These two protein chains interact to form a complex.

Sequence of protein 2:
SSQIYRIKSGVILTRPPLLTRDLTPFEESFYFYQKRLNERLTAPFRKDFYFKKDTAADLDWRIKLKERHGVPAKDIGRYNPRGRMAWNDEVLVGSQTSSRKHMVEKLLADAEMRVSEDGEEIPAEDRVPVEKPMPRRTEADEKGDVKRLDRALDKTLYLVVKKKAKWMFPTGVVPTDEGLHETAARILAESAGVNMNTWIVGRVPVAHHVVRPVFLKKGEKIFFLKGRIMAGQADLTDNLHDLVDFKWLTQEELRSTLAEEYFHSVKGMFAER

Interface contacts:
Residue L230 in protein 2 contacts residue H366 in protein 1 (closest heavy-atom distance 3.3 Å).
Residue E367 in protein 2 contacts residue Q297 in protein 1 (closest heavy-atom distance 3.5 Å).
Residue G327 in protein 2 is in contact with residue W364 in protein 1 (closest heavy-atom distance 3.1 Å).
Residue P263 in protein 2 contacts residue P322 in protein 1 (closest heavy-atom distance 3.3 Å).
Residue R291 in protein 2 contacts residue L336 in protein 1 (closest heavy-atom distance 3.3 Å).
Residue T264 in protein 2 contacts residue R325 in protein 1 (closest heavy-atom distance 2.2 Å).
Residue M325 in protein 2 is in contact with residue W364 in protein 1 (closest heavy-atom distance 3.4 Å).
Residue V262 in protein 2 is in contact with residue P322 in protein 1 (closest heavy-atom distance 3.4 Å).
Residue R127 in protein 2 contacts residue R256 in protein 1 (closest heavy-atom distance 3.5 Å).
Residue K316 in protein 2 interacts with residue T319 in protein 1 (closest heavy-atom distance 3.5 Å).
Residue N285 in protein 2 interacts with residue W368 in protein 1 (closest heavy-atom distance 3.6 Å).
Residue D129 in protein 2 interacts with residue N253 in protein 1 (closest heavy-atom distance 2.7 Å).
Residue E108 in protein 2 contacts residue F290 in protein 1 (closest heavy-atom distance 3.6 Å).
Residue R323 in protein 2 is in contact with residue Y350 in protein 1 (closest heavy-atom distance 2.4 Å).
Residue F318 in protein 2 interacts with residue L316 in protein 1 (closest heavy-atom distance 3.5 Å).
Residue T101 in protein 2 is in contact with residue V356 in protein 1 (closest heavy-atom distance 3.1 Å).
Residue A295 in protein 2 is in contact with residue S308 in protein 1 (closest heavy-atom distance 3.5 Å).
Residue P98 in protein 2 contacts residue L355 in protein 1 (closest heavy-atom distance 2.9 Å).
Residue L230 in protein 2 is in contact with residue W364 in protein 1 (closest heavy-atom distance 3.2 Å).
Residue L99 in protein 2 is in contact with residue R353 in protein 1 (closest heavy-atom distance 3.5 Å).
Residue P293 in protein 2 interacts with residue M309 in protein 1 (closest heavy-atom distance 3.3 Å).
Residue R291 in protein 2 is in contact with residue A334 in protein 1 (closest heavy-atom distance 3.3 Å).
Residue G327 in protein 2 interacts with residue N365 in protein 1 (closest heavy-atom distance 3.2 Å).
Residue G363 in protein 2 interacts with residue Q304 in protein 1 (closest heavy-atom distance 3.5 Å).
Residue R127 in protein 2 interacts with residue N253 in protein 1 (closest heavy-atom distance 2.7 Å).
Residue Y114 in protein 2 interacts with residue H280 in protein 1 (closest heavy-atom distance 3.2 Å).
Residue W287 in protein 2 contacts residue Y350 in protein 1 (closest heavy-atom distance 3.6 Å).
Residue V294 in protein 2 interacts with residue S308 in protein 1 (closest heavy-atom distance 2.6 Å).
Residue T101 in protein 2 is in contact with residue E357 in protein 1 (closest heavy-atom distance 2.4 Å).
Residue W287 in protein 2 interacts with residue P347 in protein 1 (closest heavy-atom distance 3.5 Å).
Residue G363 in protein 2 contacts residue Q305 in protein 1 (closest heavy-atom distance 3.3 Å).
Residue R127 in protein 2 is in contact with residue H257 in protein 1 (closest heavy-atom distance 3.3 Å).
Residue T264 in protein 2 interacts with residue P322 in protein 1 (closest heavy-atom distance 3.5 Å).
Residue R217 in protein 2 is in contact with residue E357 in protein 1 (closest heavy-atom distance 2.7 Å).
Residue N283 in protein 2 interacts with residue R370 in protein 1 (closest heavy-atom distance 3.2 Å).
Residue F365 in protein 2 contacts residue Q305 in protein 1 (closest heavy-atom distance 3.0 Å).
Residue L99 in protein 2 contacts residue V356 in protein 1 (closest heavy-atom distance 3.5 Å).
Residue Q84 in protein 2 is in contact with residue E320 in protein 1 (closest heavy-atom distance 3.5 Å).
Residue T101 in protein 2 interacts with residue L355 in protein 1 (closest heavy-atom distance 3.5 Å).
Residue E171 in protein 2 contacts residue R276 in protein 1 (closest heavy-atom distance 3.4 Å).
Residue D170 in protein 2 interacts with residue R276 in protein 1 (closest heavy-atom distance 3.1 Å).
Residue Q84 in protein 2 contacts residue G323 in protein 1 (closest heavy-atom distance 2.8 Å).
Residue F130 in protein 2 contacts residue H257 in protein 1 (closest heavy-atom distance 3.6 Å).
Residue E171 in protein 2 interacts with residue R279 in protein 1 (closest heavy-atom distance 2.2 Å).
Residue L100 in protein 2 interacts with residue V356 in protein 1 (closest heavy-atom distance 3.1 Å).
Residue A124 in protein 2 is in contact with residue L261 in protein 1 (closest heavy-atom distance 3.6 Å).
Residue N283 in protein 2 is in contact with residue W368 in protein 1 (closest heavy-atom distance 3.3 Å).
Residue V282 in protein 2 contacts residue R370 in protein 1 (closest heavy-atom distance 3.3 Å).
Residue Y114 in protein 2 is in contact with residue R276 in protein 1 (closest heavy-atom distance 2.6 Å).
Residue M215 in protein 2 contacts residue T358 in protein 1 (closest heavy-atom distance 3.4 Å).
Residue M364 in protein 2 contacts residue Q305 in protein 1 (closest heavy-atom distance 3.4 Å).
Residue M215 in protein 2 is in contact with residue P359 in protein 1 (closest heavy-atom distance 3.6 Å).
Residue P216 in protein 2 contacts residue P359 in protein 1 (closest heavy-atom distance 3.2 Å).
Residue R121 in protein 2 interacts with residue P267 in protein 1 (closest heavy-atom distance 3.0 Å).
Residue R229 in protein 2 is in contact with residue H366 in protein 1 (closest heavy-atom distance 3.3 Å).
Residue P97 in protein 2 is in contact with residue Y350 in protein 1 (closest heavy-atom distance 3.6 Å).
Residue R291 in protein 2 interacts with residue V333 in protein 1 (closest heavy-atom distance 3.1 Å).
Residue A326 in protein 2 contacts residue W364 in protein 1 (closest heavy-atom distance 3.4 Å).
Residue R181 in protein 2 contacts residue E357 in protein 1 (closest heavy-atom distance 3.3 Å).
Residue P125 in protein 2 contacts residue V260 in protein 1 (closest heavy-atom distance 3.5 Å).

Sequence of protein 1:
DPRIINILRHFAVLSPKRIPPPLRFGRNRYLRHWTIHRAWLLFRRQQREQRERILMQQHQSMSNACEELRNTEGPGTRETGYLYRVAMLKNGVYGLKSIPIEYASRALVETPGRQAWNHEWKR